Sequence of the second protein:
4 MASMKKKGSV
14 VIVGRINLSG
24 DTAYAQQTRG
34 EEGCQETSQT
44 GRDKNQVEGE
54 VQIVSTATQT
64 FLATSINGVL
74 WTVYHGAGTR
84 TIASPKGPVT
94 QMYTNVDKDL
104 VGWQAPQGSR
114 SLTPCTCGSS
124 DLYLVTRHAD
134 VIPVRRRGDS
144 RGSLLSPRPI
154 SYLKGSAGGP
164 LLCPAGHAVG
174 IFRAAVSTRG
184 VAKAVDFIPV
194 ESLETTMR

These two protein chains interact to form a complex.

Residue-level contacts at the interface:
Residue L156 in the second protein interacts with residue C8 in the first protein (closest heavy-atom distance 3.3 Å).
Residue K157 in the second protein interacts with residue P7 in the first protein (closest heavy-atom distance 4.1 Å).
Residue A178 in the second protein interacts with residue E5 in the first protein (closest heavy-atom distance 3.3 Å).
Residue K157 in the second protein interacts with residue V6 in the first protein (closest heavy-atom distance 3.2 Å).
Residue R176 in the second protein interacts with residue E5 in the first protein (closest heavy-atom distance 2.9 Å).
Residue V179 in the second protein is in contact with residue E3 in the first protein (closest heavy-atom distance 3.5 Å).
Residue T181 in the second protein contacts residue Q2 in the first protein (closest heavy-atom distance 4.5 Å).
Residue A178 in the second protein interacts with residue V6 in the first protein (closest heavy-atom distance 2.8 Å).
Residue R176 in the second protein is in contact with residue P7 in the first protein (closest heavy-atom distance 3.7 Å).
Residue S159 in the second protein interacts with residue C8 in the first protein (closest heavy-atom distance 3.4 Å).
Residue A177 in the second protein interacts with residue C8 in the first protein (closest heavy-atom distance 4.2 Å).
Residue V76 in the second protein is in contact with residue C8 in the first protein (closest heavy-atom distance 5.0 Å).
Residue A178 in the second protein interacts with residue R4 in the first protein (closest heavy-atom distance 3.6 Å).
Residue V179 in the second protein interacts with residue R4 in the first protein (closest heavy-atom distance 3.5 Å).
Residue R176 in the second protein is in contact with residue C8 in the first protein (closest heavy-atom distance 3.1 Å).
Residue S180 in the second protein contacts residue V6 in the first protein (closest heavy-atom distance 4.1 Å).
Residue T181 in the second protein contacts residue R4 in the first protein (closest heavy-atom distance 3.6 Å).
Residue S180 in the second protein contacts residue R4 in the first protein (closest heavy-atom distance 2.9 Å).
Residue R144 in the second protein interacts with residue E5 in the first protein (closest heavy-atom distance 2.9 Å).
Residue Q62 in the second protein contacts residue C8 in the first protein (closest heavy-atom distance 4.5 Å).
Residue F175 in the second protein contacts residue C8 in the first protein (closest heavy-atom distance 3.6 Å).
Residue A177 in the second protein contacts residue V6 in the first protein (closest heavy-atom distance 3.3 Å).
Residue I153 in the second protein interacts with residue R4 in the first protein (closest heavy-atom distance 3.7 Å).
Residue V179 in the second protein contacts residue E5 in the first protein (closest heavy-atom distance 4.5 Å).
Residue S180 in the second protein is in contact with residue Q2 in the first protein (closest heavy-atom distance 4.0 Å).
Residue A160 in the second protein interacts with residue C8 in the first protein (closest heavy-atom distance 3.1 Å).
Residue A177 in the second protein is in contact with residue E5 in the first protein (closest heavy-atom distance 4.4 Å).
Residue F64 in the second protein is in contact with residue C8 in the first protein (closest heavy-atom distance 4.7 Å).
Residue A178 in the second protein contacts residue C8 in the first protein (closest heavy-atom distance 3.8 Å).
Residue D189 in the second protein interacts with residue E5 in the first protein (closest heavy-atom distance 3.4 Å).
Residue G183 in the second protein contacts residue R4 in the first protein (closest heavy-atom distance 3.3 Å).
Residue S180 in the second protein contacts residue E3 in the first protein (closest heavy-atom distance 3.2 Å).
Residue H78 in the second protein contacts residue C8 in the first protein (closest heavy-atom distance 2.7 Å).
Residue R144 in the second protein interacts with residue E3 in the first protein (closest heavy-atom distance 3.5 Å).
Residue I153 in the second protein is in contact with residue V6 in the first protein (closest heavy-atom distance 4.5 Å).
Residue K157 in the second protein is in contact with residue C8 in the first protein (closest heavy-atom distance 3.9 Å).
Residue R182 in the second protein contacts residue R4 in the first protein (closest heavy-atom distance 3.2 Å).
Residue T181 in the second protein contacts residue E3 in the first protein (closest heavy-atom distance 3.6 Å).
Residue A178 in the second protein interacts with residue P7 in the first protein (closest heavy-atom distance 5.0 Å).
Residue A177 in the second protein is in contact with residue P7 in the first protein (closest heavy-atom distance 3.8 Å).
Residue R176 in the second protein contacts residue V6 in the first protein (closest heavy-atom distance 4.5 Å).
Residue I153 in the second protein contacts residue C8 in the first protein (closest heavy-atom distance 4.8 Å).
Residue G158 in the second protein interacts with residue C8 in the first protein (closest heavy-atom distance 2.9 Å).
Residue H78 in the second protein contacts residue P7 in the first protein (closest heavy-atom distance 3.5 Å).

Sequence of the first protein:
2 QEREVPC